This data describes a binding interaction between two proteins.

Sequence of protein 2:
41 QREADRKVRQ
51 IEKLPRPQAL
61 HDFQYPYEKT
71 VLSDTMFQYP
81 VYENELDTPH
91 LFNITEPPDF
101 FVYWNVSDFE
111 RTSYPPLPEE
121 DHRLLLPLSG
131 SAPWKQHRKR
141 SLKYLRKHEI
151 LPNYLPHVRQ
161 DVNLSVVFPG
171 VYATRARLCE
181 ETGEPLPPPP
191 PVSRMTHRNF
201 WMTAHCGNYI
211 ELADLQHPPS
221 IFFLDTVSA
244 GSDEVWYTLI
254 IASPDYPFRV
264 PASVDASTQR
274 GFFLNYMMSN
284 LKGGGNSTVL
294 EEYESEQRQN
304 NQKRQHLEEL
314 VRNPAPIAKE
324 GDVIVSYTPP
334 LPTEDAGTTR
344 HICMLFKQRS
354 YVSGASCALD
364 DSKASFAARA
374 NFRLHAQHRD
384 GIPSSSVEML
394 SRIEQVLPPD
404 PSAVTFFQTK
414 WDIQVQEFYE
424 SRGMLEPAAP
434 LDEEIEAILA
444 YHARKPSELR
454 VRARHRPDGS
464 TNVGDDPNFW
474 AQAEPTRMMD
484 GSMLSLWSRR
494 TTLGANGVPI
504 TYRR

Sequence of protein 1:
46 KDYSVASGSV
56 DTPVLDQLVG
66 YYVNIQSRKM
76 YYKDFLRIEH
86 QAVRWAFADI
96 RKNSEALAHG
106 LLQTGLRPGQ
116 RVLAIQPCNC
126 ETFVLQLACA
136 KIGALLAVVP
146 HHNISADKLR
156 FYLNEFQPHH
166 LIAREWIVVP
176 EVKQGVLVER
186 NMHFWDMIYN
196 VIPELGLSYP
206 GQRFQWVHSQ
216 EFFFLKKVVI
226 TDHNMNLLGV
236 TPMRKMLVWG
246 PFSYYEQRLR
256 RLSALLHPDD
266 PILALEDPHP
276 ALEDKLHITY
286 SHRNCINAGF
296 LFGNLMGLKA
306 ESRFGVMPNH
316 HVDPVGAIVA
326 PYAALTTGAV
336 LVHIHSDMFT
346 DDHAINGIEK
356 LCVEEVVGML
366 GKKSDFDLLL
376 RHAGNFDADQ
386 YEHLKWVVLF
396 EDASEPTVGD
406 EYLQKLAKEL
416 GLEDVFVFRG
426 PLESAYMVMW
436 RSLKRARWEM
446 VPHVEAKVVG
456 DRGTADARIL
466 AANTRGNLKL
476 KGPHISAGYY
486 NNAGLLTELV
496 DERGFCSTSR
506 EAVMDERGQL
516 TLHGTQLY

Interface contacts:
Residue P246 in protein 1 contacts residue L91 in protein 2 (closest heavy-atom distance 3.4 Å).
Residue M238 in protein 1 contacts residue P97 in protein 2 (closest heavy-atom distance 3.2 Å).
Residue I225 in protein 1 is in contact with residue Y103 in protein 2 (closest heavy-atom distance 3.5 Å).
Residue Y77 in protein 1 is in contact with residue E420 in protein 2 (closest heavy-atom distance 3.4 Å).
Residue M238 in protein 1 is in contact with residue D99 in protein 2 (closest heavy-atom distance 3.5 Å).
Residue R96 in protein 1 contacts residue E337 in protein 2 (closest heavy-atom distance 3.0 Å).
Residue Q108 in protein 1 interacts with residue T95 in protein 2 (closest heavy-atom distance 3.2 Å).
Residue K221 in protein 1 contacts residue F100 in protein 2 (closest heavy-atom distance 2.9 Å).
Residue P246 in protein 1 contacts residue Y209 in protein 2 (closest heavy-atom distance 3.5 Å).
Residue W90 in protein 1 is in contact with residue V106 in protein 2 (closest heavy-atom distance 3.4 Å).
Residue V243 in protein 1 is in contact with residue F109 in protein 2 (closest heavy-atom distance 3.4 Å).
Residue Y76 in protein 1 contacts residue D415 in protein 2 (closest heavy-atom distance 2.9 Å).
Residue F209 in protein 1 contacts residue F77 in protein 2 (closest heavy-atom distance 3.5 Å).
Residue Y249 in protein 1 is in contact with residue A339 in protein 2 (closest heavy-atom distance 3.2 Å).
Residue Y76 in protein 1 contacts residue I416 in protein 2 (closest heavy-atom distance 3.2 Å).
Residue V223 in protein 1 interacts with residue V102 in protein 2 (closest heavy-atom distance 3.1 Å).
Residue I225 in protein 1 interacts with residue V102 in protein 2 (closest heavy-atom distance 2.8 Å).
Residue W244 in protein 1 contacts residue T112 in protein 2 (closest heavy-atom distance 3.4 Å).
Residue T226 in protein 1 contacts residue W104 in protein 2 (closest heavy-atom distance 3.3 Å).
Residue H228 in protein 1 contacts residue N105 in protein 2 (closest heavy-atom distance 2.9 Å).
Residue I225 in protein 1 interacts with residue W104 in protein 2 (closest heavy-atom distance 3.1 Å).
Residue Y250 in protein 1 is in contact with residue A339 in protein 2 (closest heavy-atom distance 2.7 Å).
Residue K222 in protein 1 interacts with residue E96 in protein 2 (closest heavy-atom distance 3.3 Å).
Residue R73 in protein 1 interacts with residue E429 in protein 2 (closest heavy-atom distance 2.9 Å).
Residue S248 in protein 1 interacts with residue F92 in protein 2 (closest heavy-atom distance 3.1 Å).
Residue Y249 in protein 1 interacts with residue G340 in protein 2 (closest heavy-atom distance 3.5 Å).
Residue M238 in protein 1 interacts with residue Y79 in protein 2 (closest heavy-atom distance 3.5 Å).
Residue Y249 in protein 1 contacts residue T341 in protein 2 (closest heavy-atom distance 2.6 Å).
Residue Q108 in protein 1 interacts with residue P97 in protein 2 (closest heavy-atom distance 3.3 Å).
Residue E126 in protein 1 contacts residue V106 in protein 2 (closest heavy-atom distance 3.0 Å).
Residue R239 in protein 1 interacts with residue V102 in protein 2 (closest heavy-atom distance 3.1 Å).
Residue K240 in protein 1 is in contact with residue P97 in protein 2 (closest heavy-atom distance 3.2 Å).
Residue W244 in protein 1 contacts residue S113 in protein 2 (closest heavy-atom distance 3.3 Å).
Residue V223 in protein 1 contacts residue F100 in protein 2 (closest heavy-atom distance 3.0 Å).
Residue V223 in protein 1 is in contact with residue F101 in protein 2 (closest heavy-atom distance 3.4 Å).
Residue Q108 in protein 1 contacts residue E96 in protein 2 (closest heavy-atom distance 3.3 Å).
Residue R73 in protein 1 contacts residue Q419 in protein 2 (closest heavy-atom distance 2.7 Å).
Residue R239 in protein 1 is in contact with residue D99 in protein 2 (closest heavy-atom distance 2.4 Å).
Residue E126 in protein 1 interacts with residue N105 in protein 2 (closest heavy-atom distance 3.4 Å).
Residue Y249 in protein 1 contacts residue Q411 in protein 2 (closest heavy-atom distance 3.4 Å).
Residue Y250 in protein 1 is in contact with residue P264 in protein 2 (closest heavy-atom distance 3.4 Å).
Residue A91 in protein 1 is in contact with residue R175 in protein 2 (closest heavy-atom distance 3.2 Å).
Residue R256 in protein 1 is in contact with residue D435 in protein 2 (closest heavy-atom distance 3.4 Å).
Residue K222 in protein 1 is in contact with residue P97 in protein 2 (closest heavy-atom distance 2.6 Å).
Residue E251 in protein 1 is in contact with residue D338 in protein 2 (closest heavy-atom distance 3.3 Å).
Residue P246 in protein 1 interacts with residue F92 in protein 2 (closest heavy-atom distance 3.5 Å).
Residue R239 in protein 1 interacts with residue Y103 in protein 2 (closest heavy-atom distance 2.8 Å).
Residue D94 in protein 1 contacts residue R175 in protein 2 (closest heavy-atom distance 3.2 Å).
Residue D227 in protein 1 is in contact with residue N105 in protein 2 (closest heavy-atom distance 3.5 Å).
Residue A93 in protein 1 is in contact with residue R175 in protein 2 (closest heavy-atom distance 3.3 Å).
Residue K222 in protein 1 is in contact with residue D99 in protein 2 (closest heavy-atom distance 3.1 Å).
Residue M238 in protein 1 contacts residue P98 in protein 2 (closest heavy-atom distance 3.4 Å).
Residue L232 in protein 1 is in contact with residue R111 in protein 2 (closest heavy-atom distance 2.8 Å).
Residue Y77 in protein 1 interacts with residue L178 in protein 2 (closest heavy-atom distance 3.5 Å).
Residue N98 in protein 1 interacts with residue F109 in protein 2 (closest heavy-atom distance 3.4 Å).
Residue Y249 in protein 1 is in contact with residue F92 in protein 2 (closest heavy-atom distance 3.5 Å).
Residue V224 in protein 1 contacts residue V102 in protein 2 (closest heavy-atom distance 3.2 Å).
Residue E126 in protein 1 contacts residue W104 in protein 2 (closest heavy-atom distance 3.3 Å).
Residue W190 in protein 1 is in contact with residue F101 in protein 2 (closest heavy-atom distance 3.3 Å).
Residue W244 in protein 1 contacts residue E211 in protein 2 (closest heavy-atom distance 2.5 Å).